Sequence of the first protein:
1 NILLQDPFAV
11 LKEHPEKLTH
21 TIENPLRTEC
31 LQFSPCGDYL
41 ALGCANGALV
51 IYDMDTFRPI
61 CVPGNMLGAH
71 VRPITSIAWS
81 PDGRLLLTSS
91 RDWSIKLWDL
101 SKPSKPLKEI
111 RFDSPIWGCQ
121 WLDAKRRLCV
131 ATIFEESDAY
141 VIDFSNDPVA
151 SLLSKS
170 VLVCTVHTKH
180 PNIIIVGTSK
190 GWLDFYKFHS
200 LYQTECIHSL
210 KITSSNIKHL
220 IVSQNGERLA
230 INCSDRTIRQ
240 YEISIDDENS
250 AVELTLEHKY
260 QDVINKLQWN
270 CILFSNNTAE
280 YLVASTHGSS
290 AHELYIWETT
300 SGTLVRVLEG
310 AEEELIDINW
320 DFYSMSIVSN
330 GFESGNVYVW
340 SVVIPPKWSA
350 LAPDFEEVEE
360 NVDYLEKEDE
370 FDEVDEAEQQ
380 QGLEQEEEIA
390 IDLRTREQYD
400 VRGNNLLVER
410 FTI

Residue-level contacts at the interface:
Residue E355 in the first protein is in contact with residue G211 in the second protein (closest heavy-atom distance 4.5 Å).
Residue D353 in the first protein contacts residue K209 in the second protein (closest heavy-atom distance 4.1 Å).
Residue F354 in the first protein contacts residue R215 in the second protein (closest heavy-atom distance 3.4 Å).
Residue L350 in the first protein contacts residue W152 in the second protein (closest heavy-atom distance 3.4 Å).
Residue N360 in the first protein interacts with residue R236 in the second protein (closest heavy-atom distance 3.5 Å).
Residue F354 in the first protein interacts with residue G211 in the second protein (closest heavy-atom distance 4.3 Å).
Residue F354 in the first protein interacts with residue A207 in the second protein (closest heavy-atom distance 2.9 Å).
Residue D362 in the first protein contacts residue I174 in the second protein (closest heavy-atom distance 3.9 Å).
Residue E369 in the first protein contacts residue R185 in the second protein (closest heavy-atom distance 2.8 Å).
Residue F354 in the first protein is in contact with residue G212 in the second protein (closest heavy-atom distance 4.6 Å).
Residue W347 in the first protein contacts residue I167 in the second protein (closest heavy-atom distance 4.7 Å).
Residue E359 in the first protein contacts residue V170 in the second protein (closest heavy-atom distance 3.5 Å).
Residue E359 in the first protein is in contact with residue L135 in the second protein (closest heavy-atom distance 3.4 Å).
Residue F354 in the first protein contacts residue A214 in the second protein (closest heavy-atom distance 4.9 Å).
Residue W347 in the first protein is in contact with residue K139 in the second protein (closest heavy-atom distance 3.8 Å).
Residue V373 in the first protein is in contact with residue M181 in the second protein (closest heavy-atom distance 3.7 Å).
Residue Y363 in the first protein contacts residue R173 in the second protein (closest heavy-atom distance 3.9 Å).
Residue N360 in the first protein is in contact with residue R237 in the second protein (closest heavy-atom distance 4.4 Å).
Residue E356 in the first protein contacts residue K210 in the second protein (closest heavy-atom distance 4.3 Å).
Residue E355 in the first protein interacts with residue K209 in the second protein (closest heavy-atom distance 3.8 Å).
Residue V357 in the first protein contacts residue V170 in the second protein (closest heavy-atom distance 4.3 Å).
Residue W347 in the first protein is in contact with residue I213 in the second protein (closest heavy-atom distance 3.4 Å).
Residue V361 in the first protein interacts with residue E172 in the second protein (closest heavy-atom distance 2.9 Å).
Residue W347 in the first protein is in contact with residue G212 in the second protein (closest heavy-atom distance 3.2 Å).
Residue E369 in the first protein interacts with residue R182 in the second protein (closest heavy-atom distance 4.5 Å).
Residue F354 in the first protein is in contact with residue F216 in the second protein (closest heavy-atom distance 4.3 Å).
Residue Y363 in the first protein is in contact with residue R182 in the second protein (closest heavy-atom distance 2.4 Å).
Residue E355 in the first protein contacts residue K210 in the second protein (closest heavy-atom distance 3.3 Å).
Residue N360 in the first protein interacts with residue G171 in the second protein (closest heavy-atom distance 3.3 Å).
Residue W347 in the first protein interacts with residue F144 in the second protein (closest heavy-atom distance 3.4 Å).
Residue V357 in the first protein contacts residue G212 in the second protein (closest heavy-atom distance 4.4 Å).
Residue F370 in the first protein interacts with residue M181 in the second protein (closest heavy-atom distance 3.7 Å).
Residue D362 in the first protein is in contact with residue E172 in the second protein (closest heavy-atom distance 3.2 Å).
Residue L350 in the first protein contacts residue F216 in the second protein (closest heavy-atom distance 2.5 Å).
Residue L350 in the first protein contacts residue L154 in the second protein (closest heavy-atom distance 3.8 Å).
Residue F354 in the first protein interacts with residue K209 in the second protein (closest heavy-atom distance 4.6 Å).
Residue Y363 in the first protein is in contact with residue K209 in the second protein (closest heavy-atom distance 4.7 Å).
Residue F370 in the first protein interacts with residue R175 in the second protein (closest heavy-atom distance 3.8 Å).
Residue K346 in the first protein contacts residue F216 in the second protein (closest heavy-atom distance 4.3 Å).
Residue W347 in the first protein is in contact with residue F216 in the second protein (closest heavy-atom distance 3.8 Å).
Residue K346 in the first protein is in contact with residue F144 in the second protein (closest heavy-atom distance 3.2 Å).
Residue Y363 in the first protein is in contact with residue E172 in the second protein (closest heavy-atom distance 2.8 Å).
Residue V357 in the first protein is in contact with residue G211 in the second protein (closest heavy-atom distance 4.2 Å).
Residue E356 in the first protein interacts with residue G211 in the second protein (closest heavy-atom distance 3.6 Å).
Residue D362 in the first protein interacts with residue R173 in the second protein (closest heavy-atom distance 4.9 Å).
Residue F354 in the first protein interacts with residue T208 in the second protein (closest heavy-atom distance 3.4 Å).
Residue E372 in the first protein interacts with residue M181 in the second protein (closest heavy-atom distance 4.8 Å).
Residue F370 in the first protein interacts with residue R185 in the second protein (closest heavy-atom distance 3.1 Å).
Residue E359 in the first protein contacts residue R237 in the second protein (closest heavy-atom distance 3.2 Å).
Residue A351 in the first protein interacts with residue F216 in the second protein (closest heavy-atom distance 4.6 Å).
Residue E358 in the first protein contacts residue V170 in the second protein (closest heavy-atom distance 3.5 Å).
Residue V357 in the first protein contacts residue K210 in the second protein (closest heavy-atom distance 3.3 Å).
Residue V361 in the first protein interacts with residue G171 in the second protein (closest heavy-atom distance 3.9 Å).
Residue D362 in the first protein interacts with residue R236 in the second protein (closest heavy-atom distance 3.8 Å).
Residue L350 in the first protein is in contact with residue F144 in the second protein (closest heavy-atom distance 3.9 Å).
Residue N360 in the first protein interacts with residue V170 in the second protein (closest heavy-atom distance 3.4 Å).
Residue V373 in the first protein interacts with residue K188 in the second protein (closest heavy-atom distance 4.9 Å).
Residue E359 in the first protein is in contact with residue G171 in the second protein (closest heavy-atom distance 4.7 Å).
Residue F370 in the first protein is in contact with residue V178 in the second protein (closest heavy-atom distance 3.6 Å).
Residue V361 in the first protein is in contact with residue R173 in the second protein (closest heavy-atom distance 4.8 Å).

Sequence of the second protein:
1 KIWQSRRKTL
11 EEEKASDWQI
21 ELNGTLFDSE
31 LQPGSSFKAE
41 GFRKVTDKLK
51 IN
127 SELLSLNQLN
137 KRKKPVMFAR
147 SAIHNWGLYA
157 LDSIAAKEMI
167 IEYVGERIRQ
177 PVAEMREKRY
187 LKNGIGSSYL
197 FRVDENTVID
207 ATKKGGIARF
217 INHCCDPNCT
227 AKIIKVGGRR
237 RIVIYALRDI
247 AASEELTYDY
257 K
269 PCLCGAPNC

The following describes two proteins that form a bound complex.